Sequence of chain A:
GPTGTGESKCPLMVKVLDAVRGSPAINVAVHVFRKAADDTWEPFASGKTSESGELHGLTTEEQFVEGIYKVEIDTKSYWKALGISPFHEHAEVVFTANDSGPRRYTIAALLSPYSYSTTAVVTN

Sequence of chain B:
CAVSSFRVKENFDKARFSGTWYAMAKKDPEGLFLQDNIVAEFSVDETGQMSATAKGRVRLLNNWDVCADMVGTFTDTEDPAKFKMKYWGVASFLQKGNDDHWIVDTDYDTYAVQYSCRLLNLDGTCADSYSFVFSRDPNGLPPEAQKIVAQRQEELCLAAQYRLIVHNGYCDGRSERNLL

Interface contacts:
Residue W64 in chain B is in contact with residue I84 in chain A (closest heavy-atom distance 3.6 Å).
Residue W64 in chain B is in contact with residue V20 in chain A (closest heavy-atom distance 4.1 Å).
Residue S92 in chain B contacts residue R21 in chain A (closest heavy-atom distance 3.1 Å).
Residue L180 in chain B is in contact with residue A81 in chain A (closest heavy-atom distance 3.9 Å).
Residue L179 in chain B interacts with residue A81 in chain A (closest heavy-atom distance 3.9 Å).
Residue N63 in chain B is in contact with residue G83 in chain A (closest heavy-atom distance 3.0 Å).
Residue L180 in chain B is in contact with residue R21 in chain A (closest heavy-atom distance 4.2 Å).
Residue D65 in chain B interacts with residue L82 in chain A (closest heavy-atom distance 4.2 Å).
Residue F93 in chain B interacts with residue V20 in chain A (closest heavy-atom distance 3.8 Å).
Residue E176 in chain B contacts residue A81 in chain A (closest heavy-atom distance 3.1 Å).
Residue W64 in chain B is in contact with residue G83 in chain A (closest heavy-atom distance 2.8 Å).
Residue L179 in chain B contacts residue L82 in chain A (closest heavy-atom distance 4.0 Å).
Residue F93 in chain B contacts residue R21 in chain A (closest heavy-atom distance 3.2 Å).
Residue D65 in chain B interacts with residue G83 in chain A (closest heavy-atom distance 4.4 Å).
Residue L180 in chain B contacts residue L82 in chain A (closest heavy-atom distance 4.0 Å).
Residue N63 in chain B contacts residue I84 in chain A (closest heavy-atom distance 5.0 Å).
Residue W64 in chain B is in contact with residue L82 in chain A (closest heavy-atom distance 3.8 Å).

The following describes two proteins that form a bound complex.